This data describes a binding interaction between two proteins.

Interface contacts:
Residue Q81 in chain A is in contact with residue Y13 in chain B (closest heavy-atom distance 3.6 Å).
Residue K82 in chain A is in contact with residue R12 in chain B (closest heavy-atom distance 3.6 Å).
Residue F180 in chain A contacts residue V7 in chain B (closest heavy-atom distance 3.8 Å).
Residue N151 in chain A interacts with residue A3 in chain B (closest heavy-atom distance 4.2 Å).
Residue Q218 in chain A is in contact with residue R12 in chain B (closest heavy-atom distance 3.9 Å).
Residue A152 in chain A is in contact with residue T4 in chain B (closest heavy-atom distance 4.3 Å).
Residue F289 in chain A interacts with residue K9 in chain B (closest heavy-atom distance 3.5 Å).
Residue T80 in chain A interacts with residue R12 in chain B (closest heavy-atom distance 4.0 Å).
Residue P292 in chain A interacts with residue G6 in chain B (closest heavy-atom distance 4.0 Å).
Residue N151 in chain A interacts with residue T4 in chain B (closest heavy-atom distance 3.2 Å).
Residue T174 in chain A contacts residue P10 in chain B (closest heavy-atom distance 3.8 Å).
Residue K288 in chain A is in contact with residue G6 in chain B (closest heavy-atom distance 3.2 Å).
Residue G83 in chain A interacts with residue K9 in chain B (closest heavy-atom distance 3.9 Å).
Residue Q81 in chain A is in contact with residue K9 in chain B (closest heavy-atom distance 3.2 Å).
Residue D175 in chain A is in contact with residue P10 in chain B (closest heavy-atom distance 4.0 Å).
Residue F289 in chain A is in contact with residue V7 in chain B (closest heavy-atom distance 3.3 Å).
Residue I153 in chain A interacts with residue G5 in chain B (closest heavy-atom distance 4.1 Å).
Residue K288 in chain A interacts with residue V7 in chain B (closest heavy-atom distance 3.1 Å).
Residue L213 in chain A contacts residue H11 in chain B (closest heavy-atom distance 4.1 Å).
Residue Q218 in chain A is in contact with residue H11 in chain B (closest heavy-atom distance 3.5 Å).
Residue R290 in chain A is in contact with residue G5 in chain B (closest heavy-atom distance 4.4 Å).
Residue H177 in chain A contacts residue P10 in chain B (closest heavy-atom distance 3.8 Å).
Residue R1 in chain A interacts with residue Y13 in chain B (closest heavy-atom distance 2.5 Å).
Residue D74 in chain A contacts residue V7 in chain B (closest heavy-atom distance 3.9 Å).
Residue G219 in chain A is in contact with residue Y13 in chain B (closest heavy-atom distance 3.3 Å).
Residue V161 in chain A is in contact with residue G6 in chain B (closest heavy-atom distance 4.2 Å).
Residue F180 in chain A contacts residue G6 in chain B (closest heavy-atom distance 3.6 Å).
Residue S110 in chain A is in contact with residue G6 in chain B (closest heavy-atom distance 3.8 Å).
Residue N79 in chain A interacts with residue Y13 in chain B (closest heavy-atom distance 3.3 Å).
Residue Y173 in chain A interacts with residue Y13 in chain B (closest heavy-atom distance 4.3 Å).
Residue A152 in chain A is in contact with residue A3 in chain B (closest heavy-atom distance 3.5 Å).
Residue F289 in chain A is in contact with residue R12 in chain B (closest heavy-atom distance 4.8 Å).
Residue S110 in chain A is in contact with residue V7 in chain B (closest heavy-atom distance 3.3 Å).
Residue F176 in chain A interacts with residue P10 in chain B (closest heavy-atom distance 4.3 Å).
Residue N151 in chain A is in contact with residue G6 in chain B (closest heavy-atom distance 3.8 Å).
Residue Q218 in chain A interacts with residue Y13 in chain B (closest heavy-atom distance 3.8 Å).
Residue R290 in chain A interacts with residue G6 in chain B (closest heavy-atom distance 3.2 Å).
Residue P292 in chain A contacts residue G5 in chain B (closest heavy-atom distance 4.4 Å).
Residue Q81 in chain A interacts with residue H11 in chain B (closest heavy-atom distance 4.0 Å).
Residue Q81 in chain A contacts residue R12 in chain B (closest heavy-atom distance 3.8 Å).
Residue K82 in chain A interacts with residue K9 in chain B (closest heavy-atom distance 4.1 Å).
Residue L154 in chain A is in contact with residue A3 in chain B (closest heavy-atom distance 4.5 Å).
Residue Q81 in chain A contacts residue P10 in chain B (closest heavy-atom distance 3.3 Å).
Residue Y164 in chain A interacts with residue G6 in chain B (closest heavy-atom distance 2.6 Å).
Residue M76 in chain A interacts with residue P10 in chain B (closest heavy-atom distance 3.6 Å).
Residue K288 in chain A is in contact with residue G5 in chain B (closest heavy-atom distance 3.6 Å).
Residue I153 in chain A interacts with residue A3 in chain B (closest heavy-atom distance 2.8 Å).
Residue M76 in chain A interacts with residue K9 in chain B (closest heavy-atom distance 3.7 Å).
Residue A152 in chain A interacts with residue P2 in chain B (closest heavy-atom distance 4.6 Å).
Residue N151 in chain A is in contact with residue G5 in chain B (closest heavy-atom distance 2.9 Å).
Residue I109 in chain A contacts residue P10 in chain B (closest heavy-atom distance 4.6 Å).
Residue K288 in chain A is in contact with residue T4 in chain B (closest heavy-atom distance 3.5 Å).
Residue D175 in chain A interacts with residue Y13 in chain B (closest heavy-atom distance 3.4 Å).
Residue M156 in chain A interacts with residue G5 in chain B (closest heavy-atom distance 3.6 Å).
Residue R290 in chain A contacts residue V7 in chain B (closest heavy-atom distance 4.7 Å).
Residue I109 in chain A contacts residue K9 in chain B (closest heavy-atom distance 4.4 Å).
Residue G83 in chain A interacts with residue R12 in chain B (closest heavy-atom distance 3.7 Å).
Residue G216 in chain A interacts with residue Y13 in chain B (closest heavy-atom distance 4.3 Å).
Residue I153 in chain A is in contact with residue T4 in chain B (closest heavy-atom distance 4.0 Å).
Residue T80 in chain A interacts with residue Y13 in chain B (closest heavy-atom distance 3.4 Å).

Sequence of chain B:
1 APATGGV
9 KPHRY

Sequence of chain A:
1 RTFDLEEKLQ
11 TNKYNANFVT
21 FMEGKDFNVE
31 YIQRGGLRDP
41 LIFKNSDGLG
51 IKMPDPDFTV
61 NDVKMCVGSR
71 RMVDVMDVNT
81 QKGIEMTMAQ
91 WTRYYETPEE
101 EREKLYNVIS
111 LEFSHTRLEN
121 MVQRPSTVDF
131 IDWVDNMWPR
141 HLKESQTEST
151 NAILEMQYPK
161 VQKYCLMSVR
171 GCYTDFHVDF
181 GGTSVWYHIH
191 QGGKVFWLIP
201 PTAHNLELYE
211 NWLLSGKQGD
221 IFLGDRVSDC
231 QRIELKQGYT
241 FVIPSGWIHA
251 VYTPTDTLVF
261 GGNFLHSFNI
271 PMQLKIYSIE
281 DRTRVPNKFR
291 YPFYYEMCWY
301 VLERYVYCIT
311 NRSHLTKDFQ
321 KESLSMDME